This data describes a binding interaction between two proteins.

Sequence of the second protein:
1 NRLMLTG

Contacts between the two chains:
Residue E14 in the first protein interacts with residue M4 in the second protein (closest heavy-atom distance 5.0 Å).
Residue F38 in the first protein interacts with residue M4 in the second protein (closest heavy-atom distance 4.6 Å).
Residue V48 in the first protein interacts with residue G7 in the second protein (closest heavy-atom distance 4.1 Å).
Residue E14 in the first protein contacts residue L5 in the second protein (closest heavy-atom distance 3.4 Å).
Residue A47 in the first protein is in contact with residue G7 in the second protein (closest heavy-atom distance 3.4 Å).
Residue V37 in the first protein contacts residue R2 in the second protein (closest heavy-atom distance 3.6 Å).
Residue R79 in the first protein interacts with residue M4 in the second protein (closest heavy-atom distance 4.1 Å).
Residue V37 in the first protein interacts with residue L3 in the second protein (closest heavy-atom distance 4.7 Å).
Residue F38 in the first protein is in contact with residue R2 in the second protein (closest heavy-atom distance 4.1 Å).
Residue Q36 in the first protein interacts with residue L3 in the second protein (closest heavy-atom distance 3.8 Å).
Residue Q45 in the first protein interacts with residue G7 in the second protein (closest heavy-atom distance 3.4 Å).
Residue I13 in the first protein is in contact with residue L5 in the second protein (closest heavy-atom distance 3.8 Å).
Residue T15 in the first protein interacts with residue L5 in the second protein (closest heavy-atom distance 4.0 Å).
Residue S39 in the first protein is in contact with residue L3 in the second protein (closest heavy-atom distance 2.9 Å).
Residue T15 in the first protein interacts with residue L3 in the second protein (closest heavy-atom distance 4.4 Å).
Residue T49 in the first protein is in contact with residue L5 in the second protein (closest heavy-atom distance 4.6 Å).
Residue I84 in the first protein is in contact with residue L5 in the second protein (closest heavy-atom distance 4.4 Å).
Residue V48 in the first protein is in contact with residue L5 in the second protein (closest heavy-atom distance 3.7 Å).
Residue V48 in the first protein is in contact with residue T6 in the second protein (closest heavy-atom distance 3.5 Å).
Residue S39 in the first protein is in contact with residue L5 in the second protein (closest heavy-atom distance 2.8 Å).
Residue A47 in the first protein contacts residue T6 in the second protein (closest heavy-atom distance 4.5 Å).
Residue Q45 in the first protein is in contact with residue L5 in the second protein (closest heavy-atom distance 2.9 Å).
Residue Q45 in the first protein interacts with residue T6 in the second protein (closest heavy-atom distance 3.5 Å).
Residue T49 in the first protein is in contact with residue G7 in the second protein (closest heavy-atom distance 3.8 Å).
Residue M16 in the first protein contacts residue M4 in the second protein (closest heavy-atom distance 2.8 Å).
Residue H153 in the first protein interacts with residue M4 in the second protein (closest heavy-atom distance 3.4 Å).
Residue F38 in the first protein contacts residue L3 in the second protein (closest heavy-atom distance 3.3 Å).
Residue T40 in the first protein is in contact with residue M4 in the second protein (closest heavy-atom distance 3.4 Å).
Residue Q83 in the first protein interacts with residue R2 in the second protein (closest heavy-atom distance 2.8 Å).
Residue S39 in the first protein contacts residue R2 in the second protein (closest heavy-atom distance 4.1 Å).
Residue T40 in the first protein interacts with residue L5 in the second protein (closest heavy-atom distance 3.6 Å).
Residue F38 in the first protein interacts with residue L5 in the second protein (closest heavy-atom distance 3.6 Å).
Residue A41 in the first protein contacts residue L5 in the second protein (closest heavy-atom distance 3.1 Å).
Residue I50 in the first protein contacts residue L5 in the second protein (closest heavy-atom distance 3.8 Å).
Residue S39 in the first protein interacts with residue M4 in the second protein (closest heavy-atom distance 3.3 Å).
Residue V86 in the first protein interacts with residue L5 in the second protein (closest heavy-atom distance 4.6 Å).
Residue A41 in the first protein is in contact with residue M4 in the second protein (closest heavy-atom distance 3.7 Å).
Residue M16 in the first protein interacts with residue T6 in the second protein (closest heavy-atom distance 4.3 Å).
Residue A41 in the first protein is in contact with residue T6 in the second protein (closest heavy-atom distance 3.6 Å).
Residue T15 in the first protein contacts residue M4 in the second protein (closest heavy-atom distance 3.3 Å).
Residue T21 in the first protein interacts with residue L3 in the second protein (closest heavy-atom distance 3.5 Å).
Residue G80 in the first protein contacts residue M4 in the second protein (closest heavy-atom distance 3.8 Å).
Residue M16 in the first protein interacts with residue L5 in the second protein (closest heavy-atom distance 4.6 Å).
Residue T49 in the first protein is in contact with residue T6 in the second protein (closest heavy-atom distance 2.9 Å).

Sequence of the first protein:
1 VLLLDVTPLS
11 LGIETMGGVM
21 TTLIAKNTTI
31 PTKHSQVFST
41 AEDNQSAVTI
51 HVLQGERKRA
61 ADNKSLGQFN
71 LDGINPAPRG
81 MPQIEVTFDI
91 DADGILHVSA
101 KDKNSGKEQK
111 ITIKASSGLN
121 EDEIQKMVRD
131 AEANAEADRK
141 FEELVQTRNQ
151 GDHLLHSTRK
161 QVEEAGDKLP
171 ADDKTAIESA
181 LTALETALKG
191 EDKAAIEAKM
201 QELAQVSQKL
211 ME